Sequence of protein 2:
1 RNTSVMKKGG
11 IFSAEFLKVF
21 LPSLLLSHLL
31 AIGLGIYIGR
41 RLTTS

Contacts between the two chains:
Residue F12 in protein 2 is in contact with residue E15 in protein 1 (closest heavy-atom distance 3.6 Å).
Residue F16 in protein 2 interacts with residue S13 in protein 1 (closest heavy-atom distance 3.9 Å).
Residue G10 in protein 2 interacts with residue F16 in protein 1 (closest heavy-atom distance 3.4 Å).
Residue H28 in protein 2 interacts with residue A31 in protein 1 (closest heavy-atom distance 4.1 Å).
Residue I36 in protein 2 is in contact with residue I38 in protein 1 (closest heavy-atom distance 3.8 Å).
Residue I38 in protein 2 contacts residue I32 in protein 1 (closest heavy-atom distance 4.6 Å).
Residue G9 in protein 2 interacts with residue V19 in protein 1 (closest heavy-atom distance 4.0 Å).
Residue A31 in protein 2 interacts with residue A31 in protein 1 (closest heavy-atom distance 3.7 Å).
Residue L42 in protein 2 is in contact with residue I36 in protein 1 (closest heavy-atom distance 4.3 Å).
Residue F20 in protein 2 interacts with residue F16 in protein 1 (closest heavy-atom distance 3.5 Å).
Residue S27 in protein 2 interacts with residue H28 in protein 1 (closest heavy-atom distance 2.9 Å).
Residue H28 in protein 2 interacts with residue S27 in protein 1 (closest heavy-atom distance 2.9 Å).
Residue I11 in protein 2 is in contact with residue S13 in protein 1 (closest heavy-atom distance 4.2 Å).
Residue L34 in protein 2 is in contact with residue I32 in protein 1 (closest heavy-atom distance 4.2 Å).
Residue I32 in protein 2 contacts residue I32 in protein 1 (closest heavy-atom distance 4.6 Å).
Residue I32 in protein 2 interacts with residue G35 in protein 1 (closest heavy-atom distance 3.3 Å).
Residue I36 in protein 2 contacts residue G39 in protein 1 (closest heavy-atom distance 4.1 Å).
Residue I32 in protein 2 interacts with residue A31 in protein 1 (closest heavy-atom distance 3.6 Å).
Residue H28 in protein 2 is in contact with residue H28 in protein 1 (closest heavy-atom distance 3.4 Å).
Residue G10 in protein 2 contacts residue V19 in protein 1 (closest heavy-atom distance 3.4 Å).
Residue G35 in protein 2 contacts residue I32 in protein 1 (closest heavy-atom distance 3.2 Å).
Residue G35 in protein 2 contacts residue I36 in protein 1 (closest heavy-atom distance 3.3 Å).
Residue F20 in protein 2 contacts residue S13 in protein 1 (closest heavy-atom distance 3.6 Å).
Residue A31 in protein 2 is in contact with residue I32 in protein 1 (closest heavy-atom distance 3.4 Å).
Residue F12 in protein 2 interacts with residue V19 in protein 1 (closest heavy-atom distance 4.5 Å).
Residue G10 in protein 2 contacts residue F20 in protein 1 (closest heavy-atom distance 3.7 Å).
Residue I38 in protein 2 interacts with residue I36 in protein 1 (closest heavy-atom distance 4.2 Å).
Residue A31 in protein 2 contacts residue H28 in protein 1 (closest heavy-atom distance 3.6 Å).
Residue G39 in protein 2 interacts with residue I36 in protein 1 (closest heavy-atom distance 4.2 Å).
Residue F20 in protein 2 is in contact with residue L17 in protein 1 (closest heavy-atom distance 4.9 Å).
Residue F16 in protein 2 is in contact with residue E15 in protein 1 (closest heavy-atom distance 4.1 Å).
Residue I36 in protein 2 contacts residue I36 in protein 1 (closest heavy-atom distance 3.9 Å).
Residue L24 in protein 2 is in contact with residue H28 in protein 1 (closest heavy-atom distance 4.9 Å).
Residue F20 in protein 2 is in contact with residue F12 in protein 1 (closest heavy-atom distance 3.8 Å).
Residue I11 in protein 2 interacts with residue F16 in protein 1 (closest heavy-atom distance 3.8 Å).
Residue I36 in protein 2 interacts with residue G35 in protein 1 (closest heavy-atom distance 3.3 Å).
Residue F16 in protein 2 contacts residue F12 in protein 1 (closest heavy-atom distance 3.1 Å).
Residue L24 in protein 2 contacts residue L24 in protein 1 (closest heavy-atom distance 3.9 Å).
Residue G10 in protein 2 interacts with residue E15 in protein 1 (closest heavy-atom distance 4.4 Å).
Residue I36 in protein 2 contacts residue L42 in protein 1 (closest heavy-atom distance 4.2 Å).
Residue G35 in protein 2 interacts with residue G35 in protein 1 (closest heavy-atom distance 3.4 Å).
Residue L24 in protein 2 is in contact with residue F16 in protein 1 (closest heavy-atom distance 4.3 Å).
Residue I32 in protein 2 is in contact with residue I38 in protein 1 (closest heavy-atom distance 4.4 Å).
Residue H28 in protein 2 contacts residue L24 in protein 1 (closest heavy-atom distance 4.5 Å).
Residue V19 in protein 2 is in contact with residue F12 in protein 1 (closest heavy-atom distance 5.0 Å).
Residue I36 in protein 2 is in contact with residue I32 in protein 1 (closest heavy-atom distance 4.9 Å).

These two protein chains interact to form a complex.

Sequence of protein 1:
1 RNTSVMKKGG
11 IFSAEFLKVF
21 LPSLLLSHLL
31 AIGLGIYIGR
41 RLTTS